Sequence of the second protein:
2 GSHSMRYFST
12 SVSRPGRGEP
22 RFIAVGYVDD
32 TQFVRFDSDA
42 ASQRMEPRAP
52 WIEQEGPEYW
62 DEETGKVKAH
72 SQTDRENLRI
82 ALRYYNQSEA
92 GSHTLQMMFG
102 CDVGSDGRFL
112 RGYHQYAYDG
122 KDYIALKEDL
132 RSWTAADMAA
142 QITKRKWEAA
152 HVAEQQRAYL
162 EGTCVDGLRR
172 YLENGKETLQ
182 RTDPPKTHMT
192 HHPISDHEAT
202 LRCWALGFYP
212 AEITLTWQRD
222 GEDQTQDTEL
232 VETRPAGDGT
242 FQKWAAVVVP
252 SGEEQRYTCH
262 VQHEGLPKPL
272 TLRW

Interface contacts:
Residue T74 in the second protein is in contact with residue F6 in the first protein (closest heavy-atom distance 4.7 Å).
Residue H115 in the second protein contacts residue W8 in the first protein (closest heavy-atom distance 3.3 Å).
Residue T74 in the second protein contacts residue C9 in the first protein (closest heavy-atom distance 4.9 Å).
Residue F100 in the second protein is in contact with residue P3 in the first protein (closest heavy-atom distance 3.8 Å).
Residue M98 in the second protein is in contact with residue P3 in the first protein (closest heavy-atom distance 4.5 Å).
Residue Y8 in the second protein is in contact with residue P3 in the first protein (closest heavy-atom distance 4.2 Å).
Residue E64 in the second protein contacts residue F2 in the first protein (closest heavy-atom distance 2.7 Å).
Residue A82 in the second protein contacts residue F10 in the first protein (closest heavy-atom distance 4.8 Å).
Residue K67 in the second protein contacts residue R1 in the first protein (closest heavy-atom distance 3.6 Å).
Residue A25 in the second protein interacts with residue F2 in the first protein (closest heavy-atom distance 4.3 Å).
Residue N78 in the second protein contacts residue C9 in the first protein (closest heavy-atom distance 3.6 Å).
Residue Y60 in the second protein contacts residue R1 in the first protein (closest heavy-atom distance 4.0 Å).
Residue W148 in the second protein interacts with residue C9 in the first protein (closest heavy-atom distance 2.8 Å).
Residue I143 in the second protein contacts residue F10 in the first protein (closest heavy-atom distance 4.7 Å).
Residue V153 in the second protein contacts residue G7 in the first protein (closest heavy-atom distance 3.9 Å).
Residue L96 in the second protein contacts residue F10 in the first protein (closest heavy-atom distance 3.8 Å).
Residue W148 in the second protein contacts residue F10 in the first protein (closest heavy-atom distance 4.0 Å).
Residue K67 in the second protein interacts with residue L4 in the first protein (closest heavy-atom distance 3.4 Å).
Residue E63 in the second protein is in contact with residue R1 in the first protein (closest heavy-atom distance 3.1 Å).
Residue K147 in the second protein interacts with residue F10 in the first protein (closest heavy-atom distance 3.0 Å).
Residue I81 in the second protein contacts residue F10 in the first protein (closest heavy-atom distance 3.5 Å).
Residue I81 in the second protein contacts residue C9 in the first protein (closest heavy-atom distance 4.9 Å).
Residue K147 in the second protein is in contact with residue C9 in the first protein (closest heavy-atom distance 4.5 Å).
Residue M98 in the second protein is in contact with residue W8 in the first protein (closest heavy-atom distance 3.6 Å).
Residue Y117 in the second protein is in contact with residue F10 in the first protein (closest heavy-atom distance 3.7 Å).
Residue K67 in the second protein contacts residue P3 in the first protein (closest heavy-atom distance 4.0 Å).
Residue N78 in the second protein is in contact with residue F10 in the first protein (closest heavy-atom distance 2.9 Å).
Residue M46 in the second protein contacts residue F2 in the first protein (closest heavy-atom distance 4.2 Å).
Residue V68 in the second protein is in contact with residue F2 in the first protein (closest heavy-atom distance 3.7 Å).
Residue H71 in the second protein interacts with residue F2 in the first protein (closest heavy-atom distance 3.6 Å).
Residue E64 in the second protein contacts residue R1 in the first protein (closest heavy-atom distance 2.8 Å).
Residue Y85 in the second protein interacts with residue F10 in the first protein (closest heavy-atom distance 2.6 Å).
Residue E59 in the second protein contacts residue R1 in the first protein (closest heavy-atom distance 4.8 Å).
Residue Y160 in the second protein interacts with residue F2 in the first protein (closest heavy-atom distance 3.4 Å).
Residue Y117 in the second protein contacts residue W8 in the first protein (closest heavy-atom distance 3.5 Å).
Residue Y124 in the second protein interacts with residue F10 in the first protein (closest heavy-atom distance 3.5 Å).
Residue Y8 in the second protein interacts with residue R1 in the first protein (closest heavy-atom distance 2.8 Å).
Residue M98 in the second protein is in contact with residue F2 in the first protein (closest heavy-atom distance 3.8 Å).
Residue F100 in the second protein is in contact with residue W8 in the first protein (closest heavy-atom distance 3.5 Å).
Residue H71 in the second protein contacts residue W8 in the first protein (closest heavy-atom distance 4.0 Å).
Residue H71 in the second protein contacts residue T5 in the first protein (closest heavy-atom distance 2.9 Å).
Residue S10 in the second protein interacts with residue F2 in the first protein (closest heavy-atom distance 5.0 Å).
Residue Q157 in the second protein contacts residue L4 in the first protein (closest heavy-atom distance 3.7 Å).
Residue K67 in the second protein interacts with residue F2 in the first protein (closest heavy-atom distance 2.7 Å).
Residue Y160 in the second protein contacts residue R1 in the first protein (closest heavy-atom distance 3.9 Å).
Residue T144 in the second protein is in contact with residue C9 in the first protein (closest heavy-atom distance 4.3 Å).
Residue W148 in the second protein interacts with residue W8 in the first protein (closest heavy-atom distance 3.7 Å).
Residue Y172 in the second protein contacts residue R1 in the first protein (closest heavy-atom distance 2.8 Å).
Residue V153 in the second protein is in contact with residue W8 in the first protein (closest heavy-atom distance 4.3 Å).
Residue M6 in the second protein contacts residue R1 in the first protein (closest heavy-atom distance 4.2 Å).
Residue Y160 in the second protein contacts residue L4 in the first protein (closest heavy-atom distance 3.7 Å).
Residue K67 in the second protein interacts with residue T5 in the first protein (closest heavy-atom distance 4.8 Å).
Residue T74 in the second protein contacts residue T5 in the first protein (closest heavy-atom distance 3.9 Å).
Residue Y160 in the second protein is in contact with residue P3 in the first protein (closest heavy-atom distance 3.9 Å).
Residue N78 in the second protein is in contact with residue W8 in the first protein (closest heavy-atom distance 3.0 Å).
Residue T144 in the second protein contacts residue F10 in the first protein (closest heavy-atom distance 2.8 Å).
Residue Y8 in the second protein contacts residue F2 in the first protein (closest heavy-atom distance 3.5 Å).
Residue T74 in the second protein contacts residue W8 in the first protein (closest heavy-atom distance 3.8 Å).
Residue W148 in the second protein is in contact with residue G7 in the first protein (closest heavy-atom distance 3.9 Å).
Residue Q157 in the second protein interacts with residue W8 in the first protein (closest heavy-atom distance 3.3 Å).

The following describes two proteins that form a bound complex.

Sequence of the first protein:
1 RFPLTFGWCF